These two protein chains interact to form a complex.

Sequence of protein 2:
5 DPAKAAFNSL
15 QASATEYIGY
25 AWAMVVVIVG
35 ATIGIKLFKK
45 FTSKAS

Residue-level contacts at the interface:
Residue F45 in protein 2 interacts with residue A18 in protein 1 (closest heavy-atom distance 4.7 Å).
Residue L41 in protein 2 interacts with residue Y21 in protein 1 (closest heavy-atom distance 4.7 Å).
Residue G34 in protein 2 is in contact with residue L14 in protein 1 (closest heavy-atom distance 3.9 Å).
Residue W26 in protein 2 contacts residue P6 in protein 1 (closest heavy-atom distance 3.7 Å).
Residue A49 in protein 2 interacts with residue M28 in protein 1 (closest heavy-atom distance 3.8 Å).
Residue L41 in protein 2 is in contact with residue A18 in protein 1 (closest heavy-atom distance 4.0 Å).
Residue S50 in protein 2 is in contact with residue M28 in protein 1 (closest heavy-atom distance 3.8 Å).
Residue T46 in protein 2 is in contact with residue M28 in protein 1 (closest heavy-atom distance 4.8 Å).
Residue I37 in protein 2 is in contact with residue L14 in protein 1 (closest heavy-atom distance 4.1 Å).
Residue W26 in protein 2 is in contact with residue A7 in protein 1 (closest heavy-atom distance 3.6 Å).
Residue A49 in protein 2 contacts residue I32 in protein 1 (closest heavy-atom distance 4.0 Å).
Residue F45 in protein 2 contacts residue I22 in protein 1 (closest heavy-atom distance 4.0 Å).
Residue F45 in protein 2 interacts with residue A25 in protein 1 (closest heavy-atom distance 4.1 Å).
Residue A49 in protein 2 is in contact with residue A25 in protein 1 (closest heavy-atom distance 3.7 Å).
Residue F45 in protein 2 is in contact with residue Y21 in protein 1 (closest heavy-atom distance 3.9 Å).
Residue A49 in protein 2 contacts residue V29 in protein 1 (closest heavy-atom distance 3.9 Å).
Residue G38 in protein 2 contacts residue Y21 in protein 1 (closest heavy-atom distance 4.0 Å).
Residue V30 in protein 2 contacts residue P6 in protein 1 (closest heavy-atom distance 4.6 Å).
Residue V33 in protein 2 contacts residue L14 in protein 1 (closest heavy-atom distance 4.4 Å).
Residue V30 in protein 2 interacts with residue A10 in protein 1 (closest heavy-atom distance 3.6 Å).
Residue F42 in protein 2 interacts with residue Y21 in protein 1 (closest heavy-atom distance 4.4 Å).
Residue K48 in protein 2 contacts residue V29 in protein 1 (closest heavy-atom distance 4.5 Å).
Residue S50 in protein 2 is in contact with residue I32 in protein 1 (closest heavy-atom distance 4.5 Å).

Sequence of protein 1:
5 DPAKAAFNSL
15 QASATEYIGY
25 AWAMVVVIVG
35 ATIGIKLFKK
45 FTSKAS